Sequence of chain B:
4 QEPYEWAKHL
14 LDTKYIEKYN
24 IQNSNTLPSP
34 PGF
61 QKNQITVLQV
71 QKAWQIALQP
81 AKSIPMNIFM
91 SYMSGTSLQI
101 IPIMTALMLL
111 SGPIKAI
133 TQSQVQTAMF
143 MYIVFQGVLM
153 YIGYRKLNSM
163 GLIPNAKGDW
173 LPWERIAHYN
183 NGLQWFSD

The following describes two proteins that form a bound complex.

Sequence of chain A:
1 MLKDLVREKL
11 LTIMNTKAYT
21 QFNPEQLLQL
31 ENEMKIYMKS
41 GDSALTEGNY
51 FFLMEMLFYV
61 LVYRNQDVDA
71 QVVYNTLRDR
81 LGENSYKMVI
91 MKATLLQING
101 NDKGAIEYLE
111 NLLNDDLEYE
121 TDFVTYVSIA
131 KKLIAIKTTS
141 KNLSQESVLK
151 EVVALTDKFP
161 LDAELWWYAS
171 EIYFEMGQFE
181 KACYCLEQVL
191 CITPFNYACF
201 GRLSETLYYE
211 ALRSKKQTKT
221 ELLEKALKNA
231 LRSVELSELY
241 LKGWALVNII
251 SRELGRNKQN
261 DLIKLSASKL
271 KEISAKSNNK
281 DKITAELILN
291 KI

Interface contacts:
Residue Y184 in chain A is in contact with residue P34 in chain B (closest heavy-atom distance 2.9 Å).
Residue W166 in chain A interacts with residue P33 in chain B (closest heavy-atom distance 3.7 Å).
Residue L241 in chain A is in contact with residue Y7 in chain B (closest heavy-atom distance 3.7 Å).
Residue L212 in chain A contacts residue I19 in chain B (closest heavy-atom distance 3.8 Å).
Residue L287 in chain A interacts with residue P6 in chain B (closest heavy-atom distance 3.7 Å).
Residue L212 in chain A contacts residue E20 in chain B (closest heavy-atom distance 3.0 Å).
Residue G177 in chain A interacts with residue N23 in chain B (closest heavy-atom distance 3.8 Å).
Residue M176 in chain A is in contact with residue Y22 in chain B (closest heavy-atom distance 3.6 Å).
Residue C185 in chain A interacts with residue P33 in chain B (closest heavy-atom distance 3.8 Å).
Residue Y173 in chain A interacts with residue P33 in chain B (closest heavy-atom distance 3.3 Å).
Residue L149 in chain A is in contact with residue P31 in chain B (closest heavy-atom distance 3.6 Å).
Residue L212 in chain A contacts residue T16 in chain B (closest heavy-atom distance 3.8 Å).
Residue G177 in chain A contacts residue I24 in chain B (closest heavy-atom distance 3.7 Å).
Residue F179 in chain A is in contact with residue Y22 in chain B (closest heavy-atom distance 3.8 Å).
Residue K181 in chain A is in contact with residue S32 in chain B (closest heavy-atom distance 3.5 Å).
Residue I283 in chain A is in contact with residue Q4 in chain B (closest heavy-atom distance 3.4 Å).
Residue T284 in chain A interacts with residue P6 in chain B (closest heavy-atom distance 3.7 Å).
Residue Y173 in chain A is in contact with residue S32 in chain B (closest heavy-atom distance 3.6 Å).
Residue Y209 in chain A is in contact with residue H12 in chain B (closest heavy-atom distance 2.8 Å).
Residue M176 in chain A is in contact with residue Q25 in chain B (closest heavy-atom distance 3.7 Å).
Residue T284 in chain A contacts residue Y7 in chain B (closest heavy-atom distance 3.1 Å).
Residue K181 in chain A contacts residue F36 in chain B (closest heavy-atom distance 3.3 Å).
Residue L287 in chain A is in contact with residue L14 in chain B (closest heavy-atom distance 3.4 Å).
Residue R213 in chain A is in contact with residue I24 in chain B (closest heavy-atom distance 3.8 Å).
Residue K291 in chain A interacts with residue L14 in chain B (closest heavy-atom distance 3.7 Å).
Residue I249 in chain A interacts with residue L14 in chain B (closest heavy-atom distance 3.8 Å).
Residue D281 in chain A interacts with residue Y7 in chain B (closest heavy-atom distance 3.2 Å).
Residue T156 in chain A is in contact with residue P34 in chain B (closest heavy-atom distance 3.4 Å).
Residue Y184 in chain A is in contact with residue P33 in chain B (closest heavy-atom distance 3.6 Å).
Residue Y173 in chain A contacts residue P31 in chain B (closest heavy-atom distance 2.3 Å).
Residue G177 in chain A is in contact with residue Q25 in chain B (closest heavy-atom distance 3.8 Å).
Residue Y184 in chain A interacts with residue G35 in chain B (closest heavy-atom distance 3.3 Å).
Residue K280 in chain A is in contact with residue E5 in chain B (closest heavy-atom distance 3.3 Å).
Residue K280 in chain A interacts with residue Y7 in chain B (closest heavy-atom distance 3.5 Å).
Residue E253 in chain A is in contact with residue T16 in chain B (closest heavy-atom distance 3.5 Å).
Residue Q178 in chain A is in contact with residue Q25 in chain B (closest heavy-atom distance 3.0 Å).
Residue E180 in chain A contacts residue F36 in chain B (closest heavy-atom distance 3.6 Å).
Residue E205 in chain A interacts with residue W9 in chain B (closest heavy-atom distance 3.8 Å).
Residue L241 in chain A interacts with residue W9 in chain B (closest heavy-atom distance 3.7 Å).
Residue Y209 in chain A is in contact with residue Y18 in chain B (closest heavy-atom distance 3.9 Å).
Residue K280 in chain A contacts residue Q4 in chain B (closest heavy-atom distance 3.4 Å).
Residue I283 in chain A contacts residue P6 in chain B (closest heavy-atom distance 3.8 Å).
Residue A245 in chain A contacts residue W9 in chain B (closest heavy-atom distance 3.7 Å).
Residue D157 in chain A interacts with residue P34 in chain B (closest heavy-atom distance 3.3 Å).
Residue I288 in chain A is in contact with residue L14 in chain B (closest heavy-atom distance 3.7 Å).
Residue E175 in chain A is in contact with residue Y22 in chain B (closest heavy-atom distance 3.4 Å).
Residue T284 in chain A is in contact with residue A10 in chain B (closest heavy-atom distance 3.7 Å).
Residue L149 in chain A interacts with residue L30 in chain B (closest heavy-atom distance 3.8 Å).
Residue Y208 in chain A contacts residue L13 in chain B (closest heavy-atom distance 3.4 Å).
Residue L246 in chain A interacts with residue L13 in chain B (closest heavy-atom distance 3.8 Å).
Residue Q178 in chain A interacts with residue S27 in chain B (closest heavy-atom distance 3.5 Å).
Residue F174 in chain A interacts with residue Y22 in chain B (closest heavy-atom distance 2.3 Å).
Residue W166 in chain A is in contact with residue P34 in chain B (closest heavy-atom distance 3.6 Å).
Residue E146 in chain A is in contact with residue T29 in chain B (closest heavy-atom distance 2.6 Å).
Residue Q178 in chain A interacts with residue L30 in chain B (closest heavy-atom distance 3.7 Å).
Residue Y209 in chain A interacts with residue I19 in chain B (closest heavy-atom distance 3.4 Å).
Residue M176 in chain A is in contact with residue L30 in chain B (closest heavy-atom distance 3.8 Å).
Residue K242 in chain A is in contact with residue W9 in chain B (closest heavy-atom distance 3.5 Å).
Residue V153 in chain A is in contact with residue S32 in chain B (closest heavy-atom distance 3.5 Å).
Residue K150 in chain A interacts with residue P31 in chain B (closest heavy-atom distance 3.5 Å).